Sequence of chain B:
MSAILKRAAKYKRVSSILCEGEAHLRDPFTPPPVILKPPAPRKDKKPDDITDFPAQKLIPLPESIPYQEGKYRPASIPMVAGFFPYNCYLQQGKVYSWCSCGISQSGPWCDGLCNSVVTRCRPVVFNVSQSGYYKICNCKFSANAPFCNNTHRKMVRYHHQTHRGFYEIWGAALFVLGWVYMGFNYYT

Contacts between the two chains:
Residue Y75 in chain A contacts residue Q161 in chain B (closest heavy-atom distance 4.7 Å).
Residue Y103 in chain A is in contact with residue F184 in chain B (closest heavy-atom distance 3.5 Å).
Residue Y68 in chain A interacts with residue R157 in chain B (closest heavy-atom distance 3.4 Å).
Residue Y71 in chain A interacts with residue R157 in chain B (closest heavy-atom distance 3.4 Å).
Residue R74 in chain A interacts with residue Q161 in chain B (closest heavy-atom distance 3.1 Å).
Residue G111 in chain A interacts with residue Y187 in chain B (closest heavy-atom distance 4.1 Å).
Residue Y110 in chain A contacts residue Y187 in chain B (closest heavy-atom distance 3.7 Å).
Residue Y71 in chain A interacts with residue Q161 in chain B (closest heavy-atom distance 4.0 Å).
Residue S112 in chain A is in contact with residue Y187 in chain B (closest heavy-atom distance 3.6 Å).

The following describes two proteins that form a bound complex.

Sequence of chain A:
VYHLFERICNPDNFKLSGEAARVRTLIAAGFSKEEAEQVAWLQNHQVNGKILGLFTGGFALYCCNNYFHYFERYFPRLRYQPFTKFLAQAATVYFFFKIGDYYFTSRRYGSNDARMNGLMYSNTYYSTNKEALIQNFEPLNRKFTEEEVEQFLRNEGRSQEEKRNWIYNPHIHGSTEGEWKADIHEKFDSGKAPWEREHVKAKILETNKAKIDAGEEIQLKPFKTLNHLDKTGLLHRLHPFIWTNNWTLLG